Interface contacts:
Residue T123 in protein 1 is in contact with residue V94 in protein 2 (closest heavy-atom distance 4.3 Å).
Residue R126 in protein 1 interacts with residue L142 in protein 2 (closest heavy-atom distance 3.7 Å).
Residue L124 in protein 1 is in contact with residue N97 in protein 2 (closest heavy-atom distance 3.8 Å).
Residue I120 in protein 1 contacts residue S93 in protein 2 (closest heavy-atom distance 4.3 Å).
Residue S72 in protein 1 interacts with residue V148 in protein 2 (closest heavy-atom distance 3.4 Å).
Residue D67 in protein 1 contacts residue N97 in protein 2 (closest heavy-atom distance 3.0 Å).
Residue T121 in protein 1 interacts with residue I16 in protein 2 (closest heavy-atom distance 3.8 Å).
Residue M108 in protein 1 interacts with residue L56 in protein 2 (closest heavy-atom distance 3.4 Å).
Residue I120 in protein 1 is in contact with residue V94 in protein 2 (closest heavy-atom distance 3.8 Å).
Residue D67 in protein 1 is in contact with residue F95 in protein 2 (closest heavy-atom distance 4.2 Å).
Residue T123 in protein 1 contacts residue N97 in protein 2 (closest heavy-atom distance 2.3 Å).
Residue H77 in protein 1 is in contact with residue L56 in protein 2 (closest heavy-atom distance 3.7 Å).
Residue E104 in protein 1 interacts with residue L56 in protein 2 (closest heavy-atom distance 3.9 Å).
Residue P119 in protein 1 interacts with residue I16 in protein 2 (closest heavy-atom distance 4.1 Å).
Residue M66 in protein 1 is in contact with residue N97 in protein 2 (closest heavy-atom distance 2.9 Å).
Residue T121 in protein 1 contacts residue P145 in protein 2 (closest heavy-atom distance 4.3 Å).
Residue P119 in protein 1 contacts residue L51 in protein 2 (closest heavy-atom distance 3.6 Å).
Residue V71 in protein 1 contacts residue R57 in protein 2 (closest heavy-atom distance 3.3 Å).
Residue E118 in protein 1 contacts residue R57 in protein 2 (closest heavy-atom distance 2.7 Å).
Residue P119 in protein 1 interacts with residue K14 in protein 2 (closest heavy-atom distance 3.4 Å).
Residue Y117 in protein 1 contacts residue L56 in protein 2 (closest heavy-atom distance 3.6 Å).
Residue E118 in protein 1 contacts residue E92 in protein 2 (closest heavy-atom distance 3.8 Å).
Residue M108 in protein 1 interacts with residue G55 in protein 2 (closest heavy-atom distance 3.6 Å).
Residue R125 in protein 1 contacts residue N97 in protein 2 (closest heavy-atom distance 3.6 Å).
Residue M79 in protein 1 contacts residue L56 in protein 2 (closest heavy-atom distance 3.7 Å).
Residue R75 in protein 1 interacts with residue K14 in protein 2 (closest heavy-atom distance 3.4 Å).
Residue P119 in protein 1 is in contact with residue E92 in protein 2 (closest heavy-atom distance 3.5 Å).
Residue D67 in protein 1 contacts residue E96 in protein 2 (closest heavy-atom distance 3.3 Å).
Residue H77 in protein 1 contacts residue R57 in protein 2 (closest heavy-atom distance 3.9 Å).
Residue I120 in protein 1 interacts with residue E92 in protein 2 (closest heavy-atom distance 2.9 Å).
Residue P119 in protein 1 contacts residue V59 in protein 2 (closest heavy-atom distance 3.7 Å).
Residue L68 in protein 1 interacts with residue N97 in protein 2 (closest heavy-atom distance 3.0 Å).
Residue R125 in protein 1 interacts with residue Y98 in protein 2 (closest heavy-atom distance 3.7 Å).
Residue R125 in protein 1 is in contact with residue E96 in protein 2 (closest heavy-atom distance 3.6 Å).
Residue R126 in protein 1 is in contact with residue Y99 in protein 2 (closest heavy-atom distance 3.1 Å).
Residue R126 in protein 1 interacts with residue Y98 in protein 2 (closest heavy-atom distance 2.9 Å).
Residue P119 in protein 1 is in contact with residue G15 in protein 2 (closest heavy-atom distance 4.0 Å).
Residue I120 in protein 1 contacts residue R57 in protein 2 (closest heavy-atom distance 3.7 Å).
Residue T121 in protein 1 is in contact with residue P143 in protein 2 (closest heavy-atom distance 3.9 Å).
Residue P119 in protein 1 contacts residue P53 in protein 2 (closest heavy-atom distance 3.9 Å).
Residue Y117 in protein 1 contacts residue P53 in protein 2 (closest heavy-atom distance 3.1 Å).
Residue I120 in protein 1 interacts with residue P143 in protein 2 (closest heavy-atom distance 3.6 Å).
Residue I120 in protein 1 contacts residue V100 in protein 2 (closest heavy-atom distance 3.9 Å).
Residue I101 in protein 1 interacts with residue K91 in protein 2 (closest heavy-atom distance 3.9 Å).
Residue E104 in protein 1 interacts with residue K91 in protein 2 (closest heavy-atom distance 2.7 Å).
Residue E105 in protein 1 contacts residue M105 in protein 2 (closest heavy-atom distance 4.2 Å).
Residue P119 in protein 1 is in contact with residue R57 in protein 2 (closest heavy-atom distance 4.2 Å).
Residue E118 in protein 1 contacts residue P53 in protein 2 (closest heavy-atom distance 4.0 Å).
Residue T123 in protein 1 contacts residue Y98 in protein 2 (closest heavy-atom distance 4.1 Å).
Residue Y117 in protein 1 contacts residue G55 in protein 2 (closest heavy-atom distance 3.5 Å).
Residue D80 in protein 1 is in contact with residue R57 in protein 2 (closest heavy-atom distance 3.0 Å).
Residue F107 in protein 1 contacts residue L56 in protein 2 (closest heavy-atom distance 3.6 Å).
Residue I64 in protein 1 is in contact with residue N97 in protein 2 (closest heavy-atom distance 3.0 Å).
Residue E129 in protein 1 is in contact with residue Y98 in protein 2 (closest heavy-atom distance 2.4 Å).
Residue P69 in protein 1 interacts with residue V94 in protein 2 (closest heavy-atom distance 3.4 Å).
Residue Y117 in protein 1 is in contact with residue K14 in protein 2 (closest heavy-atom distance 3.9 Å).
Residue E118 in protein 1 is in contact with residue K14 in protein 2 (closest heavy-atom distance 3.2 Å).
Residue E104 in protein 1 interacts with residue R57 in protein 2 (closest heavy-atom distance 3.3 Å).
Residue I115 in protein 1 is in contact with residue Q12 in protein 2 (closest heavy-atom distance 3.3 Å).
Residue D67 in protein 1 contacts residue V94 in protein 2 (closest heavy-atom distance 3.6 Å).

Sequence of protein 1:
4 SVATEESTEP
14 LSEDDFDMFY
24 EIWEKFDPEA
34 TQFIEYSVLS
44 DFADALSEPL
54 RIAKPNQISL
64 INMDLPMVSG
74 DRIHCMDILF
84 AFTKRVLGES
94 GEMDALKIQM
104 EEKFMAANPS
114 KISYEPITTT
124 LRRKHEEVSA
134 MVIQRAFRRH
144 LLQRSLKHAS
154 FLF

This data describes a binding interaction between two proteins.

Sequence of protein 2:
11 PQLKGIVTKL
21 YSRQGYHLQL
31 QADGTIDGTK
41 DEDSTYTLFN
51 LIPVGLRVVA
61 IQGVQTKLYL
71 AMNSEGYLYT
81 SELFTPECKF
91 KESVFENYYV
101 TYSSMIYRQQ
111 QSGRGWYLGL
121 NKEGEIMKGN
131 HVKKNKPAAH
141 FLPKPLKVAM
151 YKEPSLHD